These two protein chains interact to form a complex.

Contacts between the two chains:
Residue I48 in chain B is in contact with residue V36 in chain A (closest heavy-atom distance 4.9 Å).
Residue H47 in chain B interacts with residue I48 in chain A (closest heavy-atom distance 4.9 Å).
Residue D45 in chain B interacts with residue L49 in chain A (closest heavy-atom distance 3.3 Å).
Residue H47 in chain B contacts residue D45 in chain A (closest heavy-atom distance 2.6 Å).
Residue T33 in chain B is in contact with residue P37 in chain A (closest heavy-atom distance 3.5 Å).
Residue P44 in chain B contacts residue I48 in chain A (closest heavy-atom distance 3.3 Å).
Residue A41 in chain B is in contact with residue L28 in chain A (closest heavy-atom distance 4.1 Å).
Residue P38 in chain B interacts with residue H29 in chain A (closest heavy-atom distance 3.8 Å).
Residue I48 in chain B is in contact with residue D45 in chain A (closest heavy-atom distance 3.5 Å).
Residue H47 in chain B is in contact with residue L46 in chain A (closest heavy-atom distance 3.5 Å).
Residue L32 in chain B interacts with residue A40 in chain A (closest heavy-atom distance 3.7 Å).
Residue I48 in chain B is in contact with residue L46 in chain A (closest heavy-atom distance 2.7 Å).
Residue I48 in chain B interacts with residue I48 in chain A (closest heavy-atom distance 4.3 Å).
Residue P37 in chain B is in contact with residue L32 in chain A (closest heavy-atom distance 4.2 Å).
Residue H50 in chain B interacts with residue A40 in chain A (closest heavy-atom distance 2.9 Å).
Residue A41 in chain B is in contact with residue L32 in chain A (closest heavy-atom distance 3.6 Å).
Residue L46 in chain B is in contact with residue H47 in chain A (closest heavy-atom distance 3.4 Å).
Residue F43 in chain B contacts residue H50 in chain A (closest heavy-atom distance 4.2 Å).
Residue P37 in chain B contacts residue H29 in chain A (closest heavy-atom distance 3.6 Å).
Residue I48 in chain B contacts residue F43 in chain A (closest heavy-atom distance 5.0 Å).
Residue H50 in chain B is in contact with residue F43 in chain A (closest heavy-atom distance 4.2 Å).
Residue P37 in chain B is in contact with residue P37 in chain A (closest heavy-atom distance 4.3 Å).
Residue V36 in chain B is in contact with residue I48 in chain A (closest heavy-atom distance 4.8 Å).
Residue L28 in chain B is in contact with residue A41 in chain A (closest heavy-atom distance 3.9 Å).
Residue L49 in chain B contacts residue P44 in chain A (closest heavy-atom distance 3.3 Å).
Residue A41 in chain B interacts with residue H50 in chain A (closest heavy-atom distance 3.9 Å).
Residue H29 in chain B is in contact with residue P38 in chain A (closest heavy-atom distance 3.6 Å).
Residue P44 in chain B contacts residue H50 in chain A (closest heavy-atom distance 2.9 Å).
Residue H47 in chain B contacts residue H47 in chain A (closest heavy-atom distance 3.8 Å).
Residue A40 in chain B is in contact with residue I48 in chain A (closest heavy-atom distance 4.2 Å).
Residue F43 in chain B is in contact with residue I48 in chain A (closest heavy-atom distance 4.8 Å).
Residue L46 in chain B interacts with residue L46 in chain A (closest heavy-atom distance 3.9 Å).
Residue D45 in chain B contacts residue I48 in chain A (closest heavy-atom distance 3.5 Å).
Residue L32 in chain B is in contact with residue P37 in chain A (closest heavy-atom distance 4.3 Å).
Residue L49 in chain B interacts with residue D45 in chain A (closest heavy-atom distance 3.4 Å).
Residue P37 in chain B is in contact with residue T33 in chain A (closest heavy-atom distance 3.6 Å).
Residue P44 in chain B interacts with residue L49 in chain A (closest heavy-atom distance 3.2 Å).
Residue V36 in chain B contacts residue V36 in chain A (closest heavy-atom distance 3.4 Å).
Residue D45 in chain B is in contact with residue H47 in chain A (closest heavy-atom distance 2.6 Å).
Residue V36 in chain B is in contact with residue A40 in chain A (closest heavy-atom distance 4.7 Å).
Residue H29 in chain B interacts with residue P37 in chain A (closest heavy-atom distance 4.2 Å).
Residue I48 in chain B is in contact with residue P44 in chain A (closest heavy-atom distance 3.4 Å).
Residue A40 in chain B interacts with residue V36 in chain A (closest heavy-atom distance 4.7 Å).
Residue H29 in chain B contacts residue A41 in chain A (closest heavy-atom distance 4.0 Å).
Residue H50 in chain B contacts residue P44 in chain A (closest heavy-atom distance 2.9 Å).
Residue A40 in chain B is in contact with residue L32 in chain A (closest heavy-atom distance 3.8 Å).
Residue L46 in chain B is in contact with residue I48 in chain A (closest heavy-atom distance 2.7 Å).
Residue L32 in chain B interacts with residue A41 in chain A (closest heavy-atom distance 3.6 Å).
Residue T33 in chain B contacts residue T33 in chain A (closest heavy-atom distance 4.6 Å).
Residue A41 in chain B is in contact with residue H29 in chain A (closest heavy-atom distance 4.6 Å).
Residue A40 in chain B contacts residue H50 in chain A (closest heavy-atom distance 2.8 Å).
Residue I48 in chain B interacts with residue H47 in chain A (closest heavy-atom distance 4.8 Å).
Residue I48 in chain B is in contact with residue A40 in chain A (closest heavy-atom distance 4.5 Å).
Residue H50 in chain B is in contact with residue A41 in chain A (closest heavy-atom distance 4.0 Å).

Sequence of chain B:
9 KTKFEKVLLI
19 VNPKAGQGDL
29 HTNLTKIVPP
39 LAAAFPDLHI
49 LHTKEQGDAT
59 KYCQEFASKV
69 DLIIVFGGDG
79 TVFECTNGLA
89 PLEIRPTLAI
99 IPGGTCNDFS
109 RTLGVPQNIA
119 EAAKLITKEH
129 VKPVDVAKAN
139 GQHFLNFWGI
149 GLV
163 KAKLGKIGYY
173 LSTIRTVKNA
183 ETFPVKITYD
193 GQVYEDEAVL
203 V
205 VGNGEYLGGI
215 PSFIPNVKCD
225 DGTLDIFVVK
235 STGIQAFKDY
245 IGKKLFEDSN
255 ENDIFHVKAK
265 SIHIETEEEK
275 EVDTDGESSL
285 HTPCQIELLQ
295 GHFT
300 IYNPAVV

Sequence of chain A:
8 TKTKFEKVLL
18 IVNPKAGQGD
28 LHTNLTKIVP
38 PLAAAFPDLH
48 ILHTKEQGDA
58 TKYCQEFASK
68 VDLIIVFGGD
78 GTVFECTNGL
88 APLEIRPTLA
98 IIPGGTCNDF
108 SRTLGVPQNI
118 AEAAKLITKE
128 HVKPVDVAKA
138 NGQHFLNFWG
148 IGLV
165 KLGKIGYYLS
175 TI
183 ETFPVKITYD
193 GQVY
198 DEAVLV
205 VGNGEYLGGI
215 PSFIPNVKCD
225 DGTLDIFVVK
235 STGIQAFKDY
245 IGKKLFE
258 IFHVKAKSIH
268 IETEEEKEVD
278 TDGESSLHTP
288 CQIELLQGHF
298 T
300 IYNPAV